This data describes a binding interaction between two proteins.

Residue-level contacts at the interface:
Residue G192 in the first protein interacts with residue Q32 in the second protein (closest heavy-atom distance 3.3 Å).
Residue F197 in the first protein interacts with residue I22 in the second protein (closest heavy-atom distance 3.9 Å).
Residue D10 in the first protein is in contact with residue L13 in the second protein (closest heavy-atom distance 4.2 Å).
Residue L200 in the first protein is in contact with residue K20 in the second protein (closest heavy-atom distance 3.6 Å).
Residue D10 in the first protein interacts with residue R26 in the second protein (closest heavy-atom distance 3.6 Å).
Residue H221 in the first protein contacts residue A2 in the second protein (closest heavy-atom distance 3.4 Å).
Residue G192 in the first protein is in contact with residue N29 in the second protein (closest heavy-atom distance 4.3 Å).
Residue F197 in the first protein is in contact with residue D16 in the second protein (closest heavy-atom distance 3.9 Å).
Residue F184 in the first protein interacts with residue R7 in the second protein (closest heavy-atom distance 3.8 Å).
Residue D212 in the first protein is in contact with residue F31 in the second protein (closest heavy-atom distance 3.5 Å).
Residue T195 in the first protein is in contact with residue I21 in the second protein (closest heavy-atom distance 3.2 Å).
Residue F197 in the first protein contacts residue K20 in the second protein (closest heavy-atom distance 3.3 Å).
Residue D212 in the first protein is in contact with residue R19 in the second protein (closest heavy-atom distance 2.9 Å).
Residue T195 in the first protein interacts with residue I22 in the second protein (closest heavy-atom distance 2.7 Å).
Residue Y194 in the first protein contacts residue I22 in the second protein (closest heavy-atom distance 3.4 Å).
Residue Y194 in the first protein is in contact with residue I21 in the second protein (closest heavy-atom distance 3.5 Å).
Residue H12 in the first protein interacts with residue L13 in the second protein (closest heavy-atom distance 3.7 Å).
Residue N219 in the first protein contacts residue F31 in the second protein (closest heavy-atom distance 3.9 Å).
Residue Y194 in the first protein interacts with residue L23 in the second protein (closest heavy-atom distance 3.9 Å).
Residue R205 in the first protein interacts with residue I21 in the second protein (closest heavy-atom distance 3.8 Å).
Residue I191 in the first protein contacts residue S27 in the second protein (closest heavy-atom distance 4.0 Å).
Residue S190 in the first protein contacts residue S27 in the second protein (closest heavy-atom distance 3.8 Å).
Residue G192 in the first protein interacts with residue S27 in the second protein (closest heavy-atom distance 2.9 Å).
Residue G198 in the first protein contacts residue K20 in the second protein (closest heavy-atom distance 3.9 Å).
Residue I191 in the first protein contacts residue L28 in the second protein (closest heavy-atom distance 3.9 Å).
Residue R205 in the first protein interacts with residue R19 in the second protein (closest heavy-atom distance 2.6 Å).
Residue I191 in the first protein is in contact with residue R7 in the second protein (closest heavy-atom distance 3.6 Å).
Residue E189 in the first protein interacts with residue N24 in the second protein (closest heavy-atom distance 4.0 Å).
Residue H12 in the first protein is in contact with residue I22 in the second protein (closest heavy-atom distance 3.8 Å).
Residue N219 in the first protein interacts with residue F3 in the second protein (closest heavy-atom distance 3.2 Å).
Residue T196 in the first protein contacts residue K20 in the second protein (closest heavy-atom distance 3.6 Å).
Residue I191 in the first protein is in contact with residue R26 in the second protein (closest heavy-atom distance 4.1 Å).
Residue D10 in the first protein interacts with residue N24 in the second protein (closest heavy-atom distance 3.1 Å).
Residue S193 in the first protein interacts with residue S27 in the second protein (closest heavy-atom distance 4.1 Å).
Residue T196 in the first protein contacts residue I21 in the second protein (closest heavy-atom distance 3.9 Å).
Residue Q208 in the first protein contacts residue R18 in the second protein (closest heavy-atom distance 4.2 Å).
Residue N219 in the first protein interacts with residue K34 in the second protein (closest heavy-atom distance 3.6 Å).
Residue D10 in the first protein interacts with residue N11 in the second protein (closest heavy-atom distance 4.0 Å).
Residue E189 in the first protein contacts residue S27 in the second protein (closest heavy-atom distance 3.5 Å).
Residue Q215 in the first protein is in contact with residue R19 in the second protein (closest heavy-atom distance 4.1 Å).
Residue Y220 in the first protein interacts with residue A2 in the second protein (closest heavy-atom distance 3.6 Å).
Residue L200 in the first protein contacts residue R19 in the second protein (closest heavy-atom distance 4.3 Å).
Residue E187 in the first protein is in contact with residue R7 in the second protein (closest heavy-atom distance 2.4 Å).
Residue E9 in the first protein is in contact with residue N11 in the second protein (closest heavy-atom distance 4.0 Å).
Residue S183 in the first protein interacts with residue R26 in the second protein (closest heavy-atom distance 4.2 Å).
Residue Y177 in the first protein is in contact with residue T9 in the second protein (closest heavy-atom distance 3.6 Å).
Residue E189 in the first protein contacts residue R26 in the second protein (closest heavy-atom distance 4.2 Å).
Residue N219 in the first protein interacts with residue A2 in the second protein (closest heavy-atom distance 3.4 Å).
Residue I191 in the first protein interacts with residue N29 in the second protein (closest heavy-atom distance 4.0 Å).
Residue S182 in the first protein interacts with residue T9 in the second protein (closest heavy-atom distance 3.6 Å).
Residue E9 in the first protein is in contact with residue R26 in the second protein (closest heavy-atom distance 4.3 Å).
Residue Q215 in the first protein interacts with residue I35 in the second protein (closest heavy-atom distance 3.6 Å).
Residue H221 in the first protein is in contact with residue F3 in the second protein (closest heavy-atom distance 3.5 Å).
Residue R224 in the first protein contacts residue F3 in the second protein (closest heavy-atom distance 3.3 Å).
Residue F197 in the first protein is in contact with residue I21 in the second protein (closest heavy-atom distance 3.4 Å).
Residue Q208 in the first protein is in contact with residue R19 in the second protein (closest heavy-atom distance 3.9 Å).
Residue K8 in the first protein interacts with residue R26 in the second protein (closest heavy-atom distance 2.7 Å).
Residue R205 in the first protein interacts with residue K20 in the second protein (closest heavy-atom distance 3.0 Å).
Residue F216 in the first protein interacts with residue F31 in the second protein (closest heavy-atom distance 3.5 Å).
Residue F184 in the first protein is in contact with residue T9 in the second protein (closest heavy-atom distance 4.0 Å).

Sequence of the second protein:
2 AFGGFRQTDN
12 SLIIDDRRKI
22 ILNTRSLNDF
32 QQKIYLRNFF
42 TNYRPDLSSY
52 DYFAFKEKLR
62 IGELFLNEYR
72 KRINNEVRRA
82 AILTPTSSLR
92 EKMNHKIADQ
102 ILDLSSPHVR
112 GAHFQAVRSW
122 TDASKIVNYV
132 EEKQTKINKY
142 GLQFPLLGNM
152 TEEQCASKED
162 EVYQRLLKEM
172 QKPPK

Sequence of the first protein:
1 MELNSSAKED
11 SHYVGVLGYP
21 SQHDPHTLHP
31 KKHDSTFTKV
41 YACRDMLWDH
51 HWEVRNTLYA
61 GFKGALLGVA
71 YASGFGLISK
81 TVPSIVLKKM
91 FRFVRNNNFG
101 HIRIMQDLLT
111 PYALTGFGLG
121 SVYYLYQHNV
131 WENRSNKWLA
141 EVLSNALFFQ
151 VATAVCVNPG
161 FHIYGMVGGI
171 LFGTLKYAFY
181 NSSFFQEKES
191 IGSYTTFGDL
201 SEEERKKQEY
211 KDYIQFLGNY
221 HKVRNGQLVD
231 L